The following describes two proteins that form a bound complex.

Contacts between the two chains:
Residue F19 in the first protein is in contact with residue W8 in the second protein (closest heavy-atom distance 4.5 Å).
Residue F68 in the first protein contacts residue I12 in the second protein (closest heavy-atom distance 3.5 Å).
Residue L18 in the first protein interacts with residue R16 in the second protein (closest heavy-atom distance 4.9 Å).
Residue M76 in the first protein contacts residue Q9 in the second protein (closest heavy-atom distance 3.2 Å).
Residue E11 in the first protein interacts with residue R16 in the second protein (closest heavy-atom distance 2.9 Å).
Residue M71 in the first protein interacts with residue W8 in the second protein (closest heavy-atom distance 3.3 Å).
Residue I52 in the first protein is in contact with residue W8 in the second protein (closest heavy-atom distance 4.6 Å).
Residue F19 in the first protein is in contact with residue A11 in the second protein (closest heavy-atom distance 4.5 Å).
Residue L48 in the first protein is in contact with residue S7 in the second protein (closest heavy-atom distance 4.7 Å).
Residue M36 in the first protein interacts with residue A11 in the second protein (closest heavy-atom distance 4.2 Å).
Residue L39 in the first protein interacts with residue A15 in the second protein (closest heavy-atom distance 3.8 Å).
Residue F68 in the first protein contacts residue W8 in the second protein (closest heavy-atom distance 3.9 Å).
Residue Q41 in the first protein contacts residue A14 in the second protein (closest heavy-atom distance 3.1 Å).
Residue L39 in the first protein contacts residue A11 in the second protein (closest heavy-atom distance 4.0 Å).
Residue L48 in the first protein contacts residue W8 in the second protein (closest heavy-atom distance 4.7 Å).
Residue I27 in the first protein interacts with residue W8 in the second protein (closest heavy-atom distance 4.9 Å).
Residue M72 in the first protein interacts with residue I12 in the second protein (closest heavy-atom distance 4.8 Å).
Residue M72 in the first protein contacts residue Q9 in the second protein (closest heavy-atom distance 4.5 Å).
Residue N42 in the first protein contacts residue S7 in the second protein (closest heavy-atom distance 5.0 Å).
Residue M36 in the first protein interacts with residue S7 in the second protein (closest heavy-atom distance 3.9 Å).
Residue L18 in the first protein contacts residue A15 in the second protein (closest heavy-atom distance 4.4 Å).
Residue Q41 in the first protein is in contact with residue A10 in the second protein (closest heavy-atom distance 3.5 Å).
Residue F19 in the first protein interacts with residue I12 in the second protein (closest heavy-atom distance 3.9 Å).
Residue M51 in the first protein is in contact with residue A4 in the second protein (closest heavy-atom distance 3.2 Å).
Residue Q41 in the first protein is in contact with residue A11 in the second protein (closest heavy-atom distance 3.9 Å).
Residue L39 in the first protein interacts with residue A18 in the second protein (closest heavy-atom distance 4.1 Å).
Residue L32 in the first protein interacts with residue W8 in the second protein (closest heavy-atom distance 3.5 Å).
Residue I63 in the first protein is in contact with residue W8 in the second protein (closest heavy-atom distance 4.4 Å).
Residue L18 in the first protein contacts residue K19 in the second protein (closest heavy-atom distance 4.9 Å).
Residue L32 in the first protein contacts residue A11 in the second protein (closest heavy-atom distance 4.5 Å).
Residue L39 in the first protein interacts with residue A14 in the second protein (closest heavy-atom distance 3.5 Å).
Residue V35 in the first protein is in contact with residue A15 in the second protein (closest heavy-atom distance 4.7 Å).
Residue A15 in the first protein is in contact with residue I12 in the second protein (closest heavy-atom distance 4.7 Å).
Residue F19 in the first protein interacts with residue A15 in the second protein (closest heavy-atom distance 4.8 Å).

Sequence of the first protein:
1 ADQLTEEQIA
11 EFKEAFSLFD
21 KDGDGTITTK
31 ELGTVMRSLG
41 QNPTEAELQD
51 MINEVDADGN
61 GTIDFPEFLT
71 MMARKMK

Sequence of the second protein:
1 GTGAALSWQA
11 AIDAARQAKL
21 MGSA